Sequence of chain A:
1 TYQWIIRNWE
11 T

This data describes a binding interaction between two proteins.

Sequence of chain B:
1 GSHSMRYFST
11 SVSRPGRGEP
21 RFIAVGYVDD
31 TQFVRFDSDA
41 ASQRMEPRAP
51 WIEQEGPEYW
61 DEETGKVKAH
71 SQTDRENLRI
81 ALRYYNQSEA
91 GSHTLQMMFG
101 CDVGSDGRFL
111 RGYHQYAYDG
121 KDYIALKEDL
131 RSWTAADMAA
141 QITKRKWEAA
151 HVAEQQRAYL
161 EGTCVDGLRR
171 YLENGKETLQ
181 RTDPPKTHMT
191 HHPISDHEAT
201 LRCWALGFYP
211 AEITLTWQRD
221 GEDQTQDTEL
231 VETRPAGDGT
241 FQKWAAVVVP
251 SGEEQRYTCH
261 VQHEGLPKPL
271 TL

Interface contacts:
Residue K66 in chain B is in contact with residue Q3 in chain A (closest heavy-atom distance 4.2 Å).
Residue W147 in chain B contacts residue N8 in chain A (closest heavy-atom distance 3.0 Å).
Residue K146 in chain B contacts residue E10 in chain A (closest heavy-atom distance 3.3 Å).
Residue T73 in chain B is in contact with residue I5 in chain A (closest heavy-atom distance 2.7 Å).
Residue F99 in chain B interacts with residue Y2 in chain A (closest heavy-atom distance 3.6 Å).
Residue E63 in chain B interacts with residue Y2 in chain A (closest heavy-atom distance 2.8 Å).
Residue Y159 in chain B is in contact with residue Y2 in chain A (closest heavy-atom distance 4.0 Å).
Residue V152 in chain B contacts residue R7 in chain A (closest heavy-atom distance 3.4 Å).
Residue Y159 in chain B interacts with residue Q3 in chain A (closest heavy-atom distance 3.4 Å).
Residue Y116 in chain B is in contact with residue I5 in chain A (closest heavy-atom distance 3.4 Å).
Residue T73 in chain B interacts with residue N8 in chain A (closest heavy-atom distance 3.8 Å).
Residue N77 in chain B contacts residue N8 in chain A (closest heavy-atom distance 3.2 Å).
Residue M45 in chain B contacts residue Y2 in chain A (closest heavy-atom distance 3.9 Å).
Residue I80 in chain B contacts residue E10 in chain A (closest heavy-atom distance 3.6 Å).
Residue A150 in chain B interacts with residue R7 in chain A (closest heavy-atom distance 3.4 Å).
Residue K66 in chain B is in contact with residue Y2 in chain A (closest heavy-atom distance 2.9 Å).
Residue Y84 in chain B is in contact with residue E10 in chain A (closest heavy-atom distance 3.5 Å).
Residue K146 in chain B interacts with residue T11 in chain A (closest heavy-atom distance 3.8 Å).
Residue H114 in chain B interacts with residue I5 in chain A (closest heavy-atom distance 3.5 Å).
Residue Y116 in chain B interacts with residue W9 in chain A (closest heavy-atom distance 3.4 Å).
Residue Y7 in chain B interacts with residue Y2 in chain A (closest heavy-atom distance 3.3 Å).
Residue Q155 in chain B is in contact with residue W4 in chain A (closest heavy-atom distance 3.9 Å).
Residue G167 in chain B is in contact with residue T1 in chain A (closest heavy-atom distance 4.0 Å).
Residue A69 in chain B is in contact with residue W4 in chain A (closest heavy-atom distance 4.0 Å).
Residue W147 in chain B contacts residue R7 in chain A (closest heavy-atom distance 3.6 Å).
Residue R83 in chain B is in contact with residue E10 in chain A (closest heavy-atom distance 2.7 Å).
Residue Y118 in chain B is in contact with residue W9 in chain A (closest heavy-atom distance 4.1 Å).
Residue T73 in chain B contacts residue R7 in chain A (closest heavy-atom distance 3.3 Å).
Residue Y159 in chain B interacts with residue T1 in chain A (closest heavy-atom distance 2.6 Å).
Residue I80 in chain B is in contact with residue N8 in chain A (closest heavy-atom distance 3.8 Å).
Residue H114 in chain B interacts with residue Q3 in chain A (closest heavy-atom distance 3.1 Å).
Residue W147 in chain B is in contact with residue T11 in chain A (closest heavy-atom distance 3.1 Å).
Residue F99 in chain B is in contact with residue I5 in chain A (closest heavy-atom distance 4.2 Å).
Residue Y84 in chain B interacts with residue W9 in chain A (closest heavy-atom distance 3.6 Å).
Residue A24 in chain B interacts with residue Y2 in chain A (closest heavy-atom distance 3.8 Å).
Residue T73 in chain B interacts with residue I6 in chain A (closest heavy-atom distance 3.5 Å).
Residue F22 in chain B contacts residue Y2 in chain A (closest heavy-atom distance 4.0 Å).
Residue Q155 in chain B interacts with residue I6 in chain A (closest heavy-atom distance 3.6 Å).
Residue I80 in chain B contacts residue W9 in chain A (closest heavy-atom distance 3.9 Å).
Residue T143 in chain B contacts residue W9 in chain A (closest heavy-atom distance 2.7 Å).
Residue L95 in chain B contacts residue W9 in chain A (closest heavy-atom distance 3.4 Å).
Residue A81 in chain B is in contact with residue W9 in chain A (closest heavy-atom distance 3.7 Å).
Residue Y7 in chain B contacts residue T1 in chain A (closest heavy-atom distance 2.9 Å).
Residue H70 in chain B contacts residue Y2 in chain A (closest heavy-atom distance 2.7 Å).
Residue M5 in chain B is in contact with residue T1 in chain A (closest heavy-atom distance 3.5 Å).
Residue Y171 in chain B is in contact with residue T1 in chain A (closest heavy-atom distance 3.0 Å).
Residue S9 in chain B contacts residue Y2 in chain A (closest heavy-atom distance 3.7 Å).
Residue K66 in chain B interacts with residue W4 in chain A (closest heavy-atom distance 3.6 Å).
Residue N77 in chain B interacts with residue W9 in chain A (closest heavy-atom distance 2.9 Å).
Residue Y123 in chain B interacts with residue W9 in chain A (closest heavy-atom distance 3.5 Å).
Residue Q156 in chain B interacts with residue Q3 in chain A (closest heavy-atom distance 3.0 Å).
Residue W147 in chain B is in contact with residue W9 in chain A (closest heavy-atom distance 3.8 Å).
Residue A69 in chain B is in contact with residue I5 in chain A (closest heavy-atom distance 4.2 Å).
Residue E76 in chain B interacts with residue N8 in chain A (closest heavy-atom distance 2.9 Å).
Residue F99 in chain B interacts with residue Q3 in chain A (closest heavy-atom distance 3.5 Å).
Residue T163 in chain B interacts with residue T1 in chain A (closest heavy-atom distance 3.4 Å).
Residue V67 in chain B interacts with residue Y2 in chain A (closest heavy-atom distance 3.7 Å).
Residue A69 in chain B contacts residue I6 in chain A (closest heavy-atom distance 4.1 Å).
Residue H70 in chain B is in contact with residue I5 in chain A (closest heavy-atom distance 3.6 Å).
Residue E63 in chain B contacts residue T1 in chain A (closest heavy-atom distance 3.5 Å).